Residue-level contacts at the interface:
Residue S11 in protein 1 is in contact with residue T53 in protein 2 (closest heavy-atom distance 4.8 Å).
Residue R78 in protein 1 interacts with residue G47 in protein 2 (closest heavy-atom distance 4.6 Å).
Residue G15 in protein 1 contacts residue G31 in protein 2 (closest heavy-atom distance 4.3 Å).

Sequence of protein 1:
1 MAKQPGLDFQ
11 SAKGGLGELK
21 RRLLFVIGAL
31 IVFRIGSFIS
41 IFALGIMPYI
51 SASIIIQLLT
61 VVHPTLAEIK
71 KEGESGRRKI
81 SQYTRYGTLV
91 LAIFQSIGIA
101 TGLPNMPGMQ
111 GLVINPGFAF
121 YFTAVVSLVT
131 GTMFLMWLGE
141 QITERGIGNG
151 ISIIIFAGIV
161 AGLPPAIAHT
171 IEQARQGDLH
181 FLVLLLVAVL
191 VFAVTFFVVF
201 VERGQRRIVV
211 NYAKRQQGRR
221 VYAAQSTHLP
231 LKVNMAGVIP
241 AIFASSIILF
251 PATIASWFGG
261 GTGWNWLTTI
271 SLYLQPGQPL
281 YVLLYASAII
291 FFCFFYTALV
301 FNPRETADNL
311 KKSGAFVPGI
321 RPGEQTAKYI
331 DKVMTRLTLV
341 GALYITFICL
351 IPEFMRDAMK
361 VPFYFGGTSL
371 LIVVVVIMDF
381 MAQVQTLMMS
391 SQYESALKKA

Sequence of protein 2:
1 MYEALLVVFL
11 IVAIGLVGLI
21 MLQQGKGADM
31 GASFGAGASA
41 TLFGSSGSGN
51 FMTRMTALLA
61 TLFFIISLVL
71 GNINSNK

These two protein chains interact to form a complex.